Interface contacts:
Residue Y202 in the second protein interacts with residue E24 in the first protein (closest heavy-atom distance 3.5 Å).
Residue L204 in the second protein contacts residue P199 in the first protein (closest heavy-atom distance 4.9 Å).
Residue V200 in the second protein contacts residue E24 in the first protein (closest heavy-atom distance 4.2 Å).
Residue P199 in the second protein interacts with residue P205 in the first protein (closest heavy-atom distance 4.9 Å).
Residue V203 in the second protein contacts residue H20 in the first protein (closest heavy-atom distance 3.9 Å).
Residue Y202 in the second protein is in contact with residue K198 in the first protein (closest heavy-atom distance 3.6 Å).
Residue E201 in the second protein interacts with residue A22 in the first protein (closest heavy-atom distance 4.8 Å).
Residue V200 in the second protein interacts with residue E201 in the first protein (closest heavy-atom distance 3.6 Å).
Residue Y33 in the second protein interacts with residue Y202 in the first protein (closest heavy-atom distance 3.6 Å).
Residue L204 in the second protein is in contact with residue G97 in the first protein (closest heavy-atom distance 3.9 Å).
Residue V200 in the second protein is in contact with residue Y202 in the first protein (closest heavy-atom distance 3.6 Å).
Residue Y202 in the second protein interacts with residue Y33 in the first protein (closest heavy-atom distance 3.5 Å).
Residue E201 in the second protein contacts residue M21 in the first protein (closest heavy-atom distance 3.1 Å).
Residue Y39 in the second protein is in contact with residue P205 in the first protein (closest heavy-atom distance 3.4 Å).
Residue M21 in the second protein interacts with residue E201 in the first protein (closest heavy-atom distance 3.6 Å).
Residue P199 in the second protein is in contact with residue V203 in the first protein (closest heavy-atom distance 4.2 Å).
Residue V203 in the second protein is in contact with residue E201 in the first protein (closest heavy-atom distance 4.1 Å).
Residue Y202 in the second protein contacts residue A22 in the first protein (closest heavy-atom distance 3.0 Å).
Residue E201 in the second protein interacts with residue P199 in the first protein (closest heavy-atom distance 4.6 Å).
Residue E201 in the second protein is in contact with residue V200 in the first protein (closest heavy-atom distance 3.7 Å).
Residue Y202 in the second protein is in contact with residue H20 in the first protein (closest heavy-atom distance 4.2 Å).
Residue L204 in the second protein is in contact with residue H20 in the first protein (closest heavy-atom distance 4.6 Å).
Residue V203 in the second protein interacts with residue M21 in the first protein (closest heavy-atom distance 4.3 Å).
Residue K34 in the second protein interacts with residue Y202 in the first protein (closest heavy-atom distance 3.2 Å).
Residue E24 in the second protein contacts residue Y202 in the first protein (closest heavy-atom distance 3.6 Å).
Residue P199 in the second protein interacts with residue Y202 in the first protein (closest heavy-atom distance 3.5 Å).
Residue E201 in the second protein interacts with residue E201 in the first protein (closest heavy-atom distance 2.8 Å).
Residue A22 in the second protein interacts with residue Y202 in the first protein (closest heavy-atom distance 3.2 Å).
Residue Y202 in the second protein interacts with residue E201 in the first protein (closest heavy-atom distance 4.9 Å).
Residue V200 in the second protein interacts with residue V200 in the first protein (closest heavy-atom distance 3.9 Å).
Residue V203 in the second protein is in contact with residue Y39 in the first protein (closest heavy-atom distance 3.6 Å).
Residue H20 in the second protein contacts residue V203 in the first protein (closest heavy-atom distance 4.0 Å).
Residue V203 in the second protein interacts with residue P199 in the first protein (closest heavy-atom distance 4.3 Å).
Residue Y202 in the second protein is in contact with residue M21 in the first protein (closest heavy-atom distance 3.8 Å).
Residue Y202 in the second protein interacts with residue K34 in the first protein (closest heavy-atom distance 3.9 Å).
Residue F49 in the second protein interacts with residue L204 in the first protein (closest heavy-atom distance 3.6 Å).
Residue Y39 in the second protein is in contact with residue L204 in the first protein (closest heavy-atom distance 3.8 Å).
Residue Y202 in the second protein interacts with residue Y39 in the first protein (closest heavy-atom distance 4.1 Å).
Residue M21 in the second protein interacts with residue Y202 in the first protein (closest heavy-atom distance 4.2 Å).
Residue Y202 in the second protein is in contact with residue P199 in the first protein (closest heavy-atom distance 3.4 Å).
Residue A22 in the second protein contacts residue L204 in the first protein (closest heavy-atom distance 4.4 Å).
Residue Y39 in the second protein contacts residue V203 in the first protein (closest heavy-atom distance 3.6 Å).
Residue P199 in the second protein contacts residue E201 in the first protein (closest heavy-atom distance 4.5 Å).
Residue E201 in the second protein interacts with residue V203 in the first protein (closest heavy-atom distance 4.0 Å).
Residue Y202 in the second protein contacts residue V200 in the first protein (closest heavy-atom distance 3.6 Å).
Residue P50 in the second protein contacts residue L204 in the first protein (closest heavy-atom distance 4.1 Å).
Residue A22 in the second protein contacts residue E201 in the first protein (closest heavy-atom distance 4.6 Å).
Residue L204 in the second protein interacts with residue Y39 in the first protein (closest heavy-atom distance 4.1 Å).
Residue H20 in the second protein contacts residue L204 in the first protein (closest heavy-atom distance 3.5 Å).
Residue K198 in the second protein is in contact with residue Y202 in the first protein (closest heavy-atom distance 3.6 Å).
Residue H20 in the second protein interacts with residue Y202 in the first protein (closest heavy-atom distance 4.5 Å).
Residue Y39 in the second protein is in contact with residue Y202 in the first protein (closest heavy-atom distance 4.8 Å).
Residue E201 in the second protein is in contact with residue Y202 in the first protein (closest heavy-atom distance 5.0 Å).

Sequence of the first protein:
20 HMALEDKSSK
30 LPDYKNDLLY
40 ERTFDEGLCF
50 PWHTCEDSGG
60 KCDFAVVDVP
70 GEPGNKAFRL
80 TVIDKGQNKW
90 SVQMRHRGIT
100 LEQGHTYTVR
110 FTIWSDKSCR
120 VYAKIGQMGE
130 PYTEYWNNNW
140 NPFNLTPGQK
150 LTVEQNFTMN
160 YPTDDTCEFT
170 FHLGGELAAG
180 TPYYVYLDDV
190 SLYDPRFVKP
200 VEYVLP

This data describes a binding interaction between two proteins.

Sequence of the second protein:
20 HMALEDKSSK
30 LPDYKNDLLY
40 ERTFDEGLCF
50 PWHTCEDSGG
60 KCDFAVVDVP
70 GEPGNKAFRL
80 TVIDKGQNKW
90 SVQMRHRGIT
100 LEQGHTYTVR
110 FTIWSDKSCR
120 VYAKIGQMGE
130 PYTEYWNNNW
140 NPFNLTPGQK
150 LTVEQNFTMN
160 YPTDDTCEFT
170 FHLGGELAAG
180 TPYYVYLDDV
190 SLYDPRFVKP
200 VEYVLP